This data describes a binding interaction between two proteins.

Sequence of chain B:
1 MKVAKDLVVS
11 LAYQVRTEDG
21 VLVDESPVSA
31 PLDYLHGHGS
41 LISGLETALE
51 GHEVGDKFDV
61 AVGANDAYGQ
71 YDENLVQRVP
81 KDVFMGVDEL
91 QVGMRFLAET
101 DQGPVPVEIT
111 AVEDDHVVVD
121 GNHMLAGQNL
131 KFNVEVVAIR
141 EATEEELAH

Interface contacts:
Residue D124 in chain A is in contact with residue L147 in chain B (closest heavy-atom distance 3.8 Å).
Residue K126 in chain A contacts residue H38 in chain B (closest heavy-atom distance 3.5 Å).
Residue K126 in chain A contacts residue G37 in chain B (closest heavy-atom distance 3.1 Å).
Residue K68 in chain A is in contact with residue D101 in chain B (closest heavy-atom distance 3.5 Å).
Residue K123 in chain A is in contact with residue H149 in chain B (closest heavy-atom distance 4.7 Å).
Residue D124 in chain A interacts with residue A148 in chain B (closest heavy-atom distance 3.8 Å).
Residue K123 in chain A interacts with residue A148 in chain B (closest heavy-atom distance 4.0 Å).

Sequence of chain A:
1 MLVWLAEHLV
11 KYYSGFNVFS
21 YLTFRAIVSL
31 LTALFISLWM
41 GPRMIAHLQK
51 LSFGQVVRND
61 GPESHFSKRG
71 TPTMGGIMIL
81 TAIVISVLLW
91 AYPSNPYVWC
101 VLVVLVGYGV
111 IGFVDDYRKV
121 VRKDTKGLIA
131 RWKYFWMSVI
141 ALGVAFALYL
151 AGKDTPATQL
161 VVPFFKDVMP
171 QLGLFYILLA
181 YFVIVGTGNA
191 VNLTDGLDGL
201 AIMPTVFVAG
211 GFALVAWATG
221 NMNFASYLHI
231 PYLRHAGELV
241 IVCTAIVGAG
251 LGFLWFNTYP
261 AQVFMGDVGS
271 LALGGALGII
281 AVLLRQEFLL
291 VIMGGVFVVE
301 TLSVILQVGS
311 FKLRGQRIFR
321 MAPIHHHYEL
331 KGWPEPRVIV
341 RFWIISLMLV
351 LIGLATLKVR